Sequence of protein 2:
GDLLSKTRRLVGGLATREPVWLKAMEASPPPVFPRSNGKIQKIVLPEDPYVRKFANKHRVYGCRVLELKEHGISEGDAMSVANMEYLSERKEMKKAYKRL

The following describes two proteins that form a bound complex.

Sequence of protein 1:
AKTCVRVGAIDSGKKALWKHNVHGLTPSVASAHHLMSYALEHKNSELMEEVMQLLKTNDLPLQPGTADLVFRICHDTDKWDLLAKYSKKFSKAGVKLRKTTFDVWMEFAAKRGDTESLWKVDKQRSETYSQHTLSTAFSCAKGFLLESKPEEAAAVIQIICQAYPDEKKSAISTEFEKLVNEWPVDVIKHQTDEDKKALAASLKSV

Interface contacts:
Residue F225 in protein 1 interacts with residue E94 in protein 2 (closest heavy-atom distance 4.4 Å).
Residue S289 in protein 1 contacts residue M108 in protein 2 (closest heavy-atom distance 4.0 Å).
Residue R226 in protein 1 interacts with residue H95 in protein 2 (closest heavy-atom distance 4.8 Å).
Residue R226 in protein 1 is in contact with residue E94 in protein 2 (closest heavy-atom distance 3.1 Å).
Residue W259 in protein 1 is in contact with residue H95 in protein 2 (closest heavy-atom distance 4.9 Å).